Residue-level contacts at the interface:
Residue R78 in chain B contacts residue I58 in chain A (closest heavy-atom distance 3.9 Å).
Residue D79 in chain B contacts residue I58 in chain A (closest heavy-atom distance 3.0 Å).
Residue R78 in chain B interacts with residue R62 in chain A (closest heavy-atom distance 2.6 Å).
Residue F83 in chain B contacts residue N61 in chain A (closest heavy-atom distance 3.2 Å).
Residue D79 in chain B interacts with residue R62 in chain A (closest heavy-atom distance 2.7 Å).

Sequence of chain A:
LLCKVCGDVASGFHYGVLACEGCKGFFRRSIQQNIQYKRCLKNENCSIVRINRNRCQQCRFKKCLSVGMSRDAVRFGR

Sequence of chain B:
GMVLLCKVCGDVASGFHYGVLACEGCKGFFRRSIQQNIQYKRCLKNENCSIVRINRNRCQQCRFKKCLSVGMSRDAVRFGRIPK

This data describes a binding interaction between two proteins.